The following describes two proteins that form a bound complex.

Sequence of the first protein:
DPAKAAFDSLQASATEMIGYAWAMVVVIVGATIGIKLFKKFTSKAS

Sequence of the second protein:
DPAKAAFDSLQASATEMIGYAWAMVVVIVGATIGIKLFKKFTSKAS

Interface contacts:
Residue F42 in the first protein interacts with residue L14 in the second protein (closest heavy-atom distance 4.4 Å).
Residue F42 in the first protein contacts residue F11 in the second protein (closest heavy-atom distance 3.9 Å).
Residue F42 in the first protein interacts with residue A10 in the second protein (closest heavy-atom distance 3.6 Å).
Residue T46 in the first protein is in contact with residue F11 in the second protein (closest heavy-atom distance 3.7 Å).
Residue F45 in the first protein interacts with residue F11 in the second protein (closest heavy-atom distance 4.3 Å).
Residue F42 in the first protein is in contact with residue A7 in the second protein (closest heavy-atom distance 4.6 Å).
Residue T46 in the first protein contacts residue L14 in the second protein (closest heavy-atom distance 3.7 Å).